Residue-level contacts at the interface:
Residue C326 in chain A interacts with residue G304 in chain B (closest heavy-atom distance 3.5 Å).
Residue Q168 in chain A interacts with residue Y265 in chain B (closest heavy-atom distance 3.5 Å).
Residue R343 in chain A contacts residue L264 in chain B (closest heavy-atom distance 3.6 Å).
Residue N342 in chain A is in contact with residue L264 in chain B (closest heavy-atom distance 3.5 Å).
Residue D284 in chain A is in contact with residue Q300 in chain B (closest heavy-atom distance 4.3 Å).
Residue F340 in chain A contacts residue Y265 in chain B (closest heavy-atom distance 3.3 Å).
Residue L164 in chain A interacts with residue Y265 in chain B (closest heavy-atom distance 3.5 Å).
Residue M234 in chain A contacts residue G304 in chain B (closest heavy-atom distance 3.8 Å).
Residue D284 in chain A contacts residue P299 in chain B (closest heavy-atom distance 2.5 Å).
Residue P346 in chain A is in contact with residue Y265 in chain B (closest heavy-atom distance 4.0 Å).
Residue L335 in chain A contacts residue Y267 in chain B (closest heavy-atom distance 3.6 Å).
Residue Q175 in chain A interacts with residue P269 in chain B (closest heavy-atom distance 4.3 Å).
Residue W177 in chain A is in contact with residue L310 in chain B (closest heavy-atom distance 3.1 Å).
Residue G236 in chain A contacts residue Y306 in chain B (closest heavy-atom distance 4.3 Å).
Residue P289 in chain A contacts residue Q300 in chain B (closest heavy-atom distance 3.6 Å).
Residue E171 in chain A interacts with residue L270 in chain B (closest heavy-atom distance 4.2 Å).
Residue P325 in chain A interacts with residue A303 in chain B (closest heavy-atom distance 3.1 Å).
Residue S341 in chain A interacts with residue Y265 in chain B (closest heavy-atom distance 3.3 Å).
Residue L335 in chain A contacts residue Y265 in chain B (closest heavy-atom distance 3.8 Å).
Residue G208 in chain A interacts with residue A311 in chain B (closest heavy-atom distance 3.7 Å).
Residue H176 in chain A interacts with residue I272 in chain B (closest heavy-atom distance 3.6 Å).
Residue S341 in chain A is in contact with residue L264 in chain B (closest heavy-atom distance 3.4 Å).
Residue P210 in chain A is in contact with residue R295 in chain B (closest heavy-atom distance 3.4 Å).
Residue D284 in chain A contacts residue A303 in chain B (closest heavy-atom distance 3.0 Å).
Residue Q175 in chain A interacts with residue I272 in chain B (closest heavy-atom distance 4.1 Å).
Residue Y172 in chain A contacts residue I272 in chain B (closest heavy-atom distance 3.8 Å).
Residue D284 in chain A is in contact with residue L302 in chain B (closest heavy-atom distance 3.5 Å).
Residue M234 in chain A contacts residue G305 in chain B (closest heavy-atom distance 4.3 Å).
Residue W177 in chain A is in contact with residue R314 in chain B (closest heavy-atom distance 3.5 Å).
Residue W282 in chain A is in contact with residue A303 in chain B (closest heavy-atom distance 3.1 Å).
Residue Y172 in chain A is in contact with residue L270 in chain B (closest heavy-atom distance 4.1 Å).
Residue L288 in chain A contacts residue A303 in chain B (closest heavy-atom distance 3.8 Å).
Residue C326 in chain A is in contact with residue L302 in chain B (closest heavy-atom distance 3.8 Å).
Residue C326 in chain A interacts with residue T307 in chain B (closest heavy-atom distance 3.6 Å).
Residue P210 in chain A contacts residue A311 in chain B (closest heavy-atom distance 3.6 Å).
Residue C326 in chain A interacts with residue G305 in chain B (closest heavy-atom distance 4.1 Å).
Residue G236 in chain A interacts with residue G305 in chain B (closest heavy-atom distance 3.6 Å).
Residue T332 in chain A interacts with residue Y267 in chain B (closest heavy-atom distance 3.1 Å).
Residue G208 in chain A contacts residue L310 in chain B (closest heavy-atom distance 4.2 Å).
Residue R233 in chain A interacts with residue Q300 in chain B (closest heavy-atom distance 3.0 Å).
Residue G208 in chain A contacts residue Y306 in chain B (closest heavy-atom distance 3.9 Å).
Residue S206 in chain A contacts residue R314 in chain B (closest heavy-atom distance 3.5 Å).
Residue M234 in chain A is in contact with residue Y306 in chain B (closest heavy-atom distance 3.4 Å).
Residue E171 in chain A interacts with residue Y267 in chain B (closest heavy-atom distance 3.0 Å).
Residue G345 in chain A is in contact with residue A263 in chain B (closest heavy-atom distance 4.0 Å).
Residue P210 in chain A interacts with residue Y306 in chain B (closest heavy-atom distance 3.0 Å).
Residue H116 in chain A interacts with residue L270 in chain B (closest heavy-atom distance 4.0 Å).
Residue Y235 in chain A interacts with residue G305 in chain B (closest heavy-atom distance 3.7 Å).
Residue F207 in chain A interacts with residue L310 in chain B (closest heavy-atom distance 4.0 Å).
Residue S287 in chain A interacts with residue Q300 in chain B (closest heavy-atom distance 2.9 Å).
Residue P325 in chain A is in contact with residue G305 in chain B (closest heavy-atom distance 3.6 Å).
Residue W177 in chain A contacts residue Q317 in chain B (closest heavy-atom distance 2.7 Å).
Residue P325 in chain A interacts with residue G304 in chain B (closest heavy-atom distance 3.5 Å).
Residue W177 in chain A is in contact with residue H313 in chain B (closest heavy-atom distance 3.9 Å).
Residue G208 in chain A is in contact with residue R314 in chain B (closest heavy-atom distance 3.2 Å).
Residue L288 in chain A is in contact with residue Q300 in chain B (closest heavy-atom distance 3.8 Å).
Residue Q175 in chain A interacts with residue L270 in chain B (closest heavy-atom distance 3.2 Å).
Residue K336 in chain A interacts with residue Y267 in chain B (closest heavy-atom distance 3.5 Å).
Residue M234 in chain A contacts residue D301 in chain B (closest heavy-atom distance 3.0 Å).
Residue G345 in chain A is in contact with residue L264 in chain B (closest heavy-atom distance 4.3 Å).

Sequence of chain B:
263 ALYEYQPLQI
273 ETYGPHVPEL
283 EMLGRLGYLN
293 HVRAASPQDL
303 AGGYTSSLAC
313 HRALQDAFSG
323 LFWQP

Sequence of chain A:
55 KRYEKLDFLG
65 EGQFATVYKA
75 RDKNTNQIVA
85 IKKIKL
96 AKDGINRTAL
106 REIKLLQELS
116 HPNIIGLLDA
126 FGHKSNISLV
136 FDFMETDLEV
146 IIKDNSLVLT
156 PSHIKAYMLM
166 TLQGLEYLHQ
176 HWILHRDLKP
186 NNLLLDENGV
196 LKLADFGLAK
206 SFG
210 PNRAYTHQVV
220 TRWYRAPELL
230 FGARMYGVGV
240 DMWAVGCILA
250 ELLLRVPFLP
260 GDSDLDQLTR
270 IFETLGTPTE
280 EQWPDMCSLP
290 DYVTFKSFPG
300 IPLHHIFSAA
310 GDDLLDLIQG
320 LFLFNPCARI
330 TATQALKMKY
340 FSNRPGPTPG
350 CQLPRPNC

The following describes two proteins that form a bound complex.